The following describes two proteins that form a bound complex.

Sequence of chain B:
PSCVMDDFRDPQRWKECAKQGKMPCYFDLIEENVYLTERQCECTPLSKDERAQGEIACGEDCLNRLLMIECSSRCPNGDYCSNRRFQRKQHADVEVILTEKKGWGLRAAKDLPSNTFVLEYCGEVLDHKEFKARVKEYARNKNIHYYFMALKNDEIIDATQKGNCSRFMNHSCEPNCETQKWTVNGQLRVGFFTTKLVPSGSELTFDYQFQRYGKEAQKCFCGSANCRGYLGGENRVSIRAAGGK

Contacts between the two chains:
Residue M193 in chain B contacts residue M8 in chain A (closest heavy-atom distance 3.6 Å).
Residue Y257 in chain B interacts with residue T4 in chain A (closest heavy-atom distance 3.9 Å).
Residue T223 in chain B contacts residue R12 in chain A (closest heavy-atom distance 3.6 Å).
Residue F192 in chain B interacts with residue V7 in chain A (closest heavy-atom distance 3.7 Å).
Residue A286 in chain B is in contact with residue V7 in chain A (closest heavy-atom distance 3.5 Å).
Residue Y257 in chain B interacts with residue G5 in chain A (closest heavy-atom distance 2.9 Å).
Residue K259 in chain B contacts residue A3 in chain A (closest heavy-atom distance 3.1 Å).
Residue A194 in chain B interacts with residue M8 in chain A (closest heavy-atom distance 3.0 Å).
Residue G258 in chain B interacts with residue G5 in chain A (closest heavy-atom distance 3.0 Å).
Residue M112 in chain B interacts with residue R12 in chain A (closest heavy-atom distance 3.8 Å).
Residue V179 in chain B interacts with residue P2 in chain A (closest heavy-atom distance 4.1 Å).
Residue N187 in chain B is in contact with residue T4 in chain A (closest heavy-atom distance 3.9 Å).
Residue T223 in chain B is in contact with residue P10 in chain A (closest heavy-atom distance 3.1 Å).
Residue Y190 in chain B contacts residue T4 in chain A (closest heavy-atom distance 3.3 Å).
Residue F192 in chain B contacts residue M8 in chain A (closest heavy-atom distance 2.8 Å).
Residue Y257 in chain B interacts with residue G6 in chain A (closest heavy-atom distance 3.3 Å).
Residue A194 in chain B is in contact with residue V7 in chain A (closest heavy-atom distance 3.7 Å).
Residue M193 in chain B contacts residue V7 in chain A (closest heavy-atom distance 4.3 Å).
Residue Q255 in chain B contacts residue G6 in chain A (closest heavy-atom distance 3.2 Å).
Residue Y252 in chain B interacts with residue M8 in chain A (closest heavy-atom distance 3.7 Å).
Residue A183 in chain B is in contact with residue P2 in chain A (closest heavy-atom distance 4.1 Å).
Residue Q224 in chain B is in contact with residue R12 in chain A (closest heavy-atom distance 3.4 Å).
Residue F254 in chain B contacts residue G6 in chain A (closest heavy-atom distance 3.1 Å).
Residue Y252 in chain B is in contact with residue K9 in chain A (closest heavy-atom distance 3.0 Å).
Residue K259 in chain B interacts with residue A1 in chain A (closest heavy-atom distance 3.6 Å).
Residue E222 in chain B contacts residue R12 in chain A (closest heavy-atom distance 2.9 Å).
Residue K259 in chain B is in contact with residue P2 in chain A (closest heavy-atom distance 3.0 Å).
Residue E222 in chain B interacts with residue H11 in chain A (closest heavy-atom distance 4.2 Å).
Residue Q255 in chain B contacts residue V7 in chain A (closest heavy-atom distance 2.8 Å).
Residue Y257 in chain B contacts residue P2 in chain A (closest heavy-atom distance 3.8 Å).
Residue Q253 in chain B contacts residue V7 in chain A (closest heavy-atom distance 4.2 Å).
Residue Y190 in chain B is in contact with residue G6 in chain A (closest heavy-atom distance 4.2 Å).
Residue F250 in chain B contacts residue M8 in chain A (closest heavy-atom distance 3.7 Å).
Residue F175 in chain B contacts residue V7 in chain A (closest heavy-atom distance 3.8 Å).
Residue M193 in chain B interacts with residue P10 in chain A (closest heavy-atom distance 3.8 Å).
Residue T223 in chain B contacts residue H11 in chain A (closest heavy-atom distance 3.0 Å).
Residue F254 in chain B contacts residue G5 in chain A (closest heavy-atom distance 3.9 Å).
Residue F192 in chain B contacts residue G6 in chain A (closest heavy-atom distance 3.6 Å).
Residue A194 in chain B interacts with residue P10 in chain A (closest heavy-atom distance 3.0 Å).
Residue R256 in chain B is in contact with residue G5 in chain A (closest heavy-atom distance 3.5 Å).
Residue R256 in chain B interacts with residue G6 in chain A (closest heavy-atom distance 4.0 Å).
Residue I283 in chain B interacts with residue P2 in chain A (closest heavy-atom distance 4.0 Å).
Residue E222 in chain B is in contact with residue Y13 in chain A (closest heavy-atom distance 2.8 Å).
Residue E260 in chain B is in contact with residue T4 in chain A (closest heavy-atom distance 3.5 Å).
Residue T239 in chain B contacts residue Y13 in chain A (closest heavy-atom distance 3.6 Å).
Residue G258 in chain B is in contact with residue A3 in chain A (closest heavy-atom distance 3.7 Å).
Residue Q253 in chain B interacts with residue H11 in chain A (closest heavy-atom distance 3.1 Å).
Residue G258 in chain B is in contact with residue T4 in chain A (closest heavy-atom distance 3.8 Å).
Residue Q255 in chain B is in contact with residue K9 in chain A (closest heavy-atom distance 4.1 Å).
Residue F254 in chain B is in contact with residue M8 in chain A (closest heavy-atom distance 4.0 Å).
Residue Y190 in chain B interacts with residue G5 in chain A (closest heavy-atom distance 3.8 Å).
Residue Y190 in chain B is in contact with residue M8 in chain A (closest heavy-atom distance 4.4 Å).
Residue Y191 in chain B interacts with residue M8 in chain A (closest heavy-atom distance 3.8 Å).
Residue D251 in chain B interacts with residue H11 in chain A (closest heavy-atom distance 3.1 Å).
Residue F254 in chain B interacts with residue V7 in chain A (closest heavy-atom distance 3.5 Å).
Residue G258 in chain B is in contact with residue P2 in chain A (closest heavy-atom distance 3.6 Å).
Residue Q253 in chain B is in contact with residue K9 in chain A (closest heavy-atom distance 3.6 Å).
Residue E260 in chain B is in contact with residue A3 in chain A (closest heavy-atom distance 2.8 Å).
Residue K225 in chain B is in contact with residue P10 in chain A (closest heavy-atom distance 3.8 Å).
Residue Y165 in chain B is in contact with residue M8 in chain A (closest heavy-atom distance 3.3 Å).

Sequence of chain A:
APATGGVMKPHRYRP